Sequence of the second protein:
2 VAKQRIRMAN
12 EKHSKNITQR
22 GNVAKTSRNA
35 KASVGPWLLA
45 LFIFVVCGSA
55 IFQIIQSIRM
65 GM

Sequence of the first protein:
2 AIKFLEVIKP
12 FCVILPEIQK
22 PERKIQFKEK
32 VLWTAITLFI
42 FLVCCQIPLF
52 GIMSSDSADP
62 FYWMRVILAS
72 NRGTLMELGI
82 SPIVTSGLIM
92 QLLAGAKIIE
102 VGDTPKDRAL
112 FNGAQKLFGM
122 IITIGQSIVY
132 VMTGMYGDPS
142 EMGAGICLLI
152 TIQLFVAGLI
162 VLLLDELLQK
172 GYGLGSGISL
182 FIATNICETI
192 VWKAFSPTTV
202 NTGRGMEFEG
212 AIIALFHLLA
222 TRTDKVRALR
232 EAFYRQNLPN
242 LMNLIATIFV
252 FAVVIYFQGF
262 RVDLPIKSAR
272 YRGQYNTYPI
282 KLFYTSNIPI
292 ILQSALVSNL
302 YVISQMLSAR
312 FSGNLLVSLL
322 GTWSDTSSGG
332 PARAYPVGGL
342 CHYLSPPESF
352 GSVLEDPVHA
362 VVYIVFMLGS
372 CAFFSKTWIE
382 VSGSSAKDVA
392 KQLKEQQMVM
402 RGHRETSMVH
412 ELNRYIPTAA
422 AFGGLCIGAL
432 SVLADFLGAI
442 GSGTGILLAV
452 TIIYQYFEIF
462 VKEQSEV

Residue-level contacts at the interface:
Residue T134 in the first protein contacts residue G65 in the second protein (closest heavy-atom distance 3.5 Å).
Residue V382 in the first protein is in contact with residue F46 in the second protein (closest heavy-atom distance 4.2 Å).
Residue V130 in the first protein is in contact with residue I62 in the second protein (closest heavy-atom distance 4.9 Å).
Residue V130 in the first protein is in contact with residue S61 in the second protein (closest heavy-atom distance 3.4 Å).
Residue L89 in the first protein interacts with residue V50 in the second protein (closest heavy-atom distance 4.2 Å).
Residue M136 in the first protein is in contact with residue S61 in the second protein (closest heavy-atom distance 3.2 Å).
Residue N300 in the first protein interacts with residue F48 in the second protein (closest heavy-atom distance 3.0 Å).
Residue V382 in the first protein is in contact with residue V38 in the second protein (closest heavy-atom distance 4.6 Å).
Residue V303 in the first protein interacts with residue Q60 in the second protein (closest heavy-atom distance 3.1 Å).
Residue M307 in the first protein interacts with residue R63 in the second protein (closest heavy-atom distance 3.4 Å).
Residue Q306 in the first protein contacts residue Q60 in the second protein (closest heavy-atom distance 3.3 Å).
Residue T134 in the first protein is in contact with residue S61 in the second protein (closest heavy-atom distance 3.8 Å).
Residue M65 in the first protein contacts residue Q57 in the second protein (closest heavy-atom distance 3.4 Å).
Residue F375 in the first protein contacts residue V49 in the second protein (closest heavy-atom distance 4.0 Å).
Residue T86 in the first protein contacts residue A54 in the second protein (closest heavy-atom distance 4.1 Å).
Residue I304 in the first protein contacts residue F48 in the second protein (closest heavy-atom distance 3.9 Å).
Residue L93 in the first protein contacts residue I47 in the second protein (closest heavy-atom distance 3.5 Å).
Residue T134 in the first protein interacts with residue I62 in the second protein (closest heavy-atom distance 4.3 Å).
Residue L301 in the first protein interacts with residue F48 in the second protein (closest heavy-atom distance 4.3 Å).
Residue L293 in the first protein interacts with residue F46 in the second protein (closest heavy-atom distance 4.1 Å).
Residue L293 in the first protein contacts residue V49 in the second protein (closest heavy-atom distance 3.9 Å).
Residue N300 in the first protein is in contact with residue F56 in the second protein (closest heavy-atom distance 3.2 Å).
Residue E381 in the first protein interacts with residue S37 in the second protein (closest heavy-atom distance 2.5 Å).
Residue E381 in the first protein is in contact with residue V38 in the second protein (closest heavy-atom distance 3.9 Å).
Residue T134 in the first protein interacts with residue M64 in the second protein (closest heavy-atom distance 4.8 Å).
Residue V303 in the first protein interacts with residue F56 in the second protein (closest heavy-atom distance 3.5 Å).
Residue T86 in the first protein is in contact with residue S53 in the second protein (closest heavy-atom distance 3.9 Å).
Residue W379 in the first protein is in contact with residue F46 in the second protein (closest heavy-atom distance 4.1 Å).
Residue T86 in the first protein contacts residue V50 in the second protein (closest heavy-atom distance 4.8 Å).
Residue F374 in the first protein is in contact with residue L45 in the second protein (closest heavy-atom distance 3.7 Å).
Residue Y302 in the first protein interacts with residue Q60 in the second protein (closest heavy-atom distance 4.8 Å).
Residue Q127 in the first protein interacts with residue Q57 in the second protein (closest heavy-atom distance 3.6 Å).
Residue A296 in the first protein interacts with residue S53 in the second protein (closest heavy-atom distance 4.6 Å).
Residue L93 in the first protein is in contact with residue F46 in the second protein (closest heavy-atom distance 3.2 Å).
Residue L297 in the first protein interacts with residue V49 in the second protein (closest heavy-atom distance 3.9 Å).
Residue S309 in the first protein interacts with residue R63 in the second protein (closest heavy-atom distance 5.0 Å).
Residue A296 in the first protein is in contact with residue V49 in the second protein (closest heavy-atom distance 4.5 Å).
Residue I90 in the first protein contacts residue V50 in the second protein (closest heavy-atom distance 3.9 Å).
Residue Q306 in the first protein interacts with residue R63 in the second protein (closest heavy-atom distance 2.6 Å).
Residue V130 in the first protein contacts residue I58 in the second protein (closest heavy-atom distance 4.0 Å).
Residue L93 in the first protein interacts with residue V50 in the second protein (closest heavy-atom distance 3.6 Å).
Residue L297 in the first protein is in contact with residue F48 in the second protein (closest heavy-atom distance 3.8 Å).
Residue I304 in the first protein interacts with residue F56 in the second protein (closest heavy-atom distance 3.5 Å).
Residue L293 in the first protein interacts with residue V50 in the second protein (closest heavy-atom distance 4.1 Å).
Residue S299 in the first protein contacts residue Q60 in the second protein (closest heavy-atom distance 4.7 Å).
Residue A97 in the first protein interacts with residue L43 in the second protein (closest heavy-atom distance 3.8 Å).
Residue Q127 in the first protein contacts residue I58 in the second protein (closest heavy-atom distance 4.9 Å).
Residue F375 in the first protein is in contact with residue F46 in the second protein (closest heavy-atom distance 4.7 Å).
Residue T378 in the first protein interacts with residue L42 in the second protein (closest heavy-atom distance 3.6 Å).
Residue F62 in the first protein contacts residue Q60 in the second protein (closest heavy-atom distance 3.1 Å).
Residue F374 in the first protein interacts with residue L42 in the second protein (closest heavy-atom distance 4.1 Å).
Residue F62 in the first protein is in contact with residue Q57 in the second protein (closest heavy-atom distance 4.0 Å).
Residue I90 in the first protein interacts with residue C51 in the second protein (closest heavy-atom distance 3.4 Å).
Residue A310 in the first protein contacts residue R63 in the second protein (closest heavy-atom distance 3.1 Å).

These two protein chains interact to form a complex.